Sequence of protein 2:
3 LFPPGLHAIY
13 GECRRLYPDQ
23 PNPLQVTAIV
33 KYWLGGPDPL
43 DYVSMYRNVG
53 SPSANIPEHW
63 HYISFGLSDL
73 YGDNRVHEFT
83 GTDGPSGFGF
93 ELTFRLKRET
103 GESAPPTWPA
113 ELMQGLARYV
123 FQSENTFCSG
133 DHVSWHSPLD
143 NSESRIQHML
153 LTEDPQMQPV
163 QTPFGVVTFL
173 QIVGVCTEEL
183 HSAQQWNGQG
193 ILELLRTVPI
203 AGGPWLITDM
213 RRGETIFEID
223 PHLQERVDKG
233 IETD

Interface contacts:
Residue I31 in protein 1 interacts with residue Q27 in protein 2 (closest heavy-atom distance 3.6 Å).
Residue V32 in protein 1 is in contact with residue P23 in protein 2 (closest heavy-atom distance 4.6 Å).
Residue I31 in protein 1 interacts with residue Y48 in protein 2 (closest heavy-atom distance 4.2 Å).
Residue Y48 in protein 1 interacts with residue I31 in protein 2 (closest heavy-atom distance 4.4 Å).
Residue V32 in protein 1 is in contact with residue N24 in protein 2 (closest heavy-atom distance 4.9 Å).
Residue Q27 in protein 1 contacts residue I31 in protein 2 (closest heavy-atom distance 3.2 Å).
Residue A30 in protein 1 interacts with residue N24 in protein 2 (closest heavy-atom distance 4.7 Å).
Residue T29 in protein 1 contacts residue P25 in protein 2 (closest heavy-atom distance 4.7 Å).
Residue T109 in protein 1 contacts residue L26 in protein 2 (closest heavy-atom distance 4.1 Å).
Residue T29 in protein 1 interacts with residue Y44 in protein 2 (closest heavy-atom distance 4.4 Å).
Residue V28 in protein 1 interacts with residue V28 in protein 2 (closest heavy-atom distance 4.7 Å).
Residue I31 in protein 1 contacts residue N24 in protein 2 (closest heavy-atom distance 3.7 Å).
Residue F4 in protein 1 interacts with residue L36 in protein 2 (closest heavy-atom distance 4.5 Å).
Residue D40 in protein 1 interacts with residue N24 in protein 2 (closest heavy-atom distance 2.9 Å).
Residue I31 in protein 1 contacts residue S46 in protein 2 (closest heavy-atom distance 3.8 Å).
Residue Q27 in protein 1 contacts residue Q27 in protein 2 (closest heavy-atom distance 4.1 Å).
Residue N24 in protein 1 is in contact with residue A30 in protein 2 (closest heavy-atom distance 4.7 Å).
Residue N24 in protein 1 interacts with residue I31 in protein 2 (closest heavy-atom distance 4.3 Å).
Residue T109 in protein 1 is in contact with residue T109 in protein 2 (closest heavy-atom distance 4.0 Å).
Residue A30 in protein 1 contacts residue Q27 in protein 2 (closest heavy-atom distance 4.5 Å).
Residue P107 in protein 1 interacts with residue T109 in protein 2 (closest heavy-atom distance 4.9 Å).
Residue T109 in protein 1 contacts residue P107 in protein 2 (closest heavy-atom distance 4.9 Å).
Residue S46 in protein 1 interacts with residue I31 in protein 2 (closest heavy-atom distance 3.6 Å).
Residue T29 in protein 1 interacts with residue V28 in protein 2 (closest heavy-atom distance 4.9 Å).
Residue Y12 in protein 1 is in contact with residue I31 in protein 2 (closest heavy-atom distance 3.5 Å).
Residue V28 in protein 1 contacts residue L26 in protein 2 (closest heavy-atom distance 3.7 Å).
Residue Q27 in protein 1 interacts with residue T29 in protein 2 (closest heavy-atom distance 3.0 Å).
Residue N24 in protein 1 is in contact with residue P39 in protein 2 (closest heavy-atom distance 4.3 Å).
Residue T29 in protein 1 contacts residue Q27 in protein 2 (closest heavy-atom distance 2.8 Å).
Residue I31 in protein 1 is in contact with residue P23 in protein 2 (closest heavy-atom distance 3.4 Å).
Residue T109 in protein 1 contacts residue A106 in protein 2 (closest heavy-atom distance 3.9 Å).
Residue F4 in protein 1 interacts with residue V32 in protein 2 (closest heavy-atom distance 4.0 Å).
Residue Q27 in protein 1 is in contact with residue A30 in protein 2 (closest heavy-atom distance 4.5 Å).
Residue L36 in protein 1 is in contact with residue F4 in protein 2 (closest heavy-atom distance 4.5 Å).
Residue L26 in protein 1 interacts with residue V28 in protein 2 (closest heavy-atom distance 3.8 Å).
Residue I31 in protein 1 contacts residue P25 in protein 2 (closest heavy-atom distance 3.8 Å).
Residue S2 in protein 1 interacts with residue W35 in protein 2 (closest heavy-atom distance 3.8 Å).
Residue Y44 in protein 1 is in contact with residue T29 in protein 2 (closest heavy-atom distance 4.1 Å).
Residue L3 in protein 1 interacts with residue L36 in protein 2 (closest heavy-atom distance 4.8 Å).
Residue A1 in protein 1 is in contact with residue R77 in protein 2 (closest heavy-atom distance 4.0 Å).
Residue I31 in protein 1 interacts with residue Y12 in protein 2 (closest heavy-atom distance 3.7 Å).
Residue N24 in protein 1 contacts residue D40 in protein 2 (closest heavy-atom distance 2.5 Å).
Residue L26 in protein 1 is in contact with residue T109 in protein 2 (closest heavy-atom distance 3.7 Å).
Residue P25 in protein 1 is in contact with residue T29 in protein 2 (closest heavy-atom distance 4.9 Å).
Residue P25 in protein 1 contacts residue I31 in protein 2 (closest heavy-atom distance 4.1 Å).
Residue V28 in protein 1 interacts with residue Q27 in protein 2 (closest heavy-atom distance 3.5 Å).
Residue P23 in protein 1 contacts residue I31 in protein 2 (closest heavy-atom distance 3.6 Å).
Residue Q27 in protein 1 interacts with residue V28 in protein 2 (closest heavy-atom distance 3.4 Å).
Residue S2 in protein 1 contacts residue L36 in protein 2 (closest heavy-atom distance 4.5 Å).
Residue A106 in protein 1 contacts residue T109 in protein 2 (closest heavy-atom distance 4.0 Å).
Residue F4 in protein 1 is in contact with residue I31 in protein 2 (closest heavy-atom distance 3.3 Å).
Residue Y12 in protein 1 is in contact with residue V32 in protein 2 (closest heavy-atom distance 3.8 Å).
Residue T29 in protein 1 interacts with residue T29 in protein 2 (closest heavy-atom distance 4.2 Å).
Residue P39 in protein 1 contacts residue N24 in protein 2 (closest heavy-atom distance 4.1 Å).
Residue Y44 in protein 1 interacts with residue K33 in protein 2 (closest heavy-atom distance 4.9 Å).

Sequence of protein 1:
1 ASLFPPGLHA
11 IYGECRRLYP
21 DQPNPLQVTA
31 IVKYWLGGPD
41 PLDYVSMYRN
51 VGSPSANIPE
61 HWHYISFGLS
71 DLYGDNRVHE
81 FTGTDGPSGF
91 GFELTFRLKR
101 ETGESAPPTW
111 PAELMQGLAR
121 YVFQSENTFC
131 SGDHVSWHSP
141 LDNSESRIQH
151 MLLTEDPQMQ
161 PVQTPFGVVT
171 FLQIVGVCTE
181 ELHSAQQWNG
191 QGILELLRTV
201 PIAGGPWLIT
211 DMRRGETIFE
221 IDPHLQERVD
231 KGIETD

The following describes two proteins that form a bound complex.